Sequence of protein 1:
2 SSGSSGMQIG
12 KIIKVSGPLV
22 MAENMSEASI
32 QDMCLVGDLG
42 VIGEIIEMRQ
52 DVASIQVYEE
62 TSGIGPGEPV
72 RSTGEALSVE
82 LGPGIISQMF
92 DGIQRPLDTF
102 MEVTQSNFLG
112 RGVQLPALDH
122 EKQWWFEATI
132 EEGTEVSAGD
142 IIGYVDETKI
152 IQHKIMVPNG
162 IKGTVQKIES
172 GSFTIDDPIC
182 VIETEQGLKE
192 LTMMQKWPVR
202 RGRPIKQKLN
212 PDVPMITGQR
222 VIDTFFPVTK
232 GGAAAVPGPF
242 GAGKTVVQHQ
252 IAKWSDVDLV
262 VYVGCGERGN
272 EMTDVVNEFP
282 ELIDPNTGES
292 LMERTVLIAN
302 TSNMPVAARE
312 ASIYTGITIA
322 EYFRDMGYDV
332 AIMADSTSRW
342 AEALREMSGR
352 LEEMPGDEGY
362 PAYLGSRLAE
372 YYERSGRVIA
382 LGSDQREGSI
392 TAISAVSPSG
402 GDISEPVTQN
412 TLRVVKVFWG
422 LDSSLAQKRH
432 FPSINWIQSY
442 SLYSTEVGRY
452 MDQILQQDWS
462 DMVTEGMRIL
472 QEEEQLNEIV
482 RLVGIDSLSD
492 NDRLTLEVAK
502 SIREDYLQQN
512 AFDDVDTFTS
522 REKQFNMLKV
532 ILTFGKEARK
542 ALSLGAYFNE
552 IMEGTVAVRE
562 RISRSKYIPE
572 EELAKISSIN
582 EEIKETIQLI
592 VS

Sequence of protein 2:
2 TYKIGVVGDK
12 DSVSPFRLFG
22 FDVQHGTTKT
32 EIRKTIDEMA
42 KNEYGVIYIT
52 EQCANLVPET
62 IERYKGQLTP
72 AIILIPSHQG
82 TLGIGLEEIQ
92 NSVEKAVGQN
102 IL

The following describes two proteins that form a bound complex.

Interface contacts:
Residue Y548 in protein 1 is in contact with residue K30 in protein 2 (closest heavy-atom distance 4.6 Å).
Residue Y548 in protein 1 interacts with residue P59 in protein 2 (closest heavy-atom distance 3.6 Å).
Residue Y548 in protein 1 is in contact with residue E60 in protein 2 (closest heavy-atom distance 4.2 Å).
Residue Y548 in protein 1 is in contact with residue L57 in protein 2 (closest heavy-atom distance 3.7 Å).
Residue Y548 in protein 1 interacts with residue N56 in protein 2 (closest heavy-atom distance 4.5 Å).
Residue D487 in protein 1 interacts with residue K96 in protein 2 (closest heavy-atom distance 3.8 Å).